Residue-level contacts at the interface:
Residue S112 in protein 1 interacts with residue N119 in protein 2 (closest heavy-atom distance 3.5 Å).
Residue C92 in protein 1 interacts with residue C92 in protein 2 (closest heavy-atom distance 2.0 Å).
Residue G131 in protein 1 is in contact with residue A41 in protein 2 (closest heavy-atom distance 3.4 Å).
Residue L110 in protein 1 is in contact with residue T66 in protein 2 (closest heavy-atom distance 3.3 Å).
Residue V96 in protein 1 is in contact with residue L95 in protein 2 (closest heavy-atom distance 3.1 Å).
Residue S123 in protein 1 is in contact with residue S108 in protein 2 (closest heavy-atom distance 3.2 Å).
Residue I118 in protein 1 contacts residue V57 in protein 2 (closest heavy-atom distance 3.2 Å).
Residue L110 in protein 1 contacts residue L106 in protein 2 (closest heavy-atom distance 3.3 Å).
Residue L44 in protein 1 is in contact with residue G131 in protein 2 (closest heavy-atom distance 3.4 Å).
Residue V103 in protein 1 contacts residue L99 in protein 2 (closest heavy-atom distance 3.3 Å).
Residue L95 in protein 1 is in contact with residue V96 in protein 2 (closest heavy-atom distance 3.1 Å).
Residue T127 in protein 1 is in contact with residue V53 in protein 2 (closest heavy-atom distance 2.9 Å).
Residue T66 in protein 1 is in contact with residue L110 in protein 2 (closest heavy-atom distance 3.3 Å).
Residue L138 in protein 1 contacts residue A37 in protein 2 (closest heavy-atom distance 3.1 Å).
Residue S104 in protein 1 is in contact with residue V130 in protein 2 (closest heavy-atom distance 3.4 Å).
Residue N119 in protein 1 is in contact with residue S112 in protein 2 (closest heavy-atom distance 3.5 Å).
Residue L106 in protein 1 interacts with residue V103 in protein 2 (closest heavy-atom distance 3.4 Å).
Residue S112 in protein 1 interacts with residue I118 in protein 2 (closest heavy-atom distance 3.4 Å).
Residue L99 in protein 1 contacts residue L100 in protein 2 (closest heavy-atom distance 3.4 Å).
Residue I109 in protein 1 interacts with residue L110 in protein 2 (closest heavy-atom distance 3.2 Å).
Residue V130 in protein 1 contacts residue S104 in protein 2 (closest heavy-atom distance 3.4 Å).
Residue V96 in protein 1 is in contact with residue L99 in protein 2 (closest heavy-atom distance 3.5 Å).
Residue V103 in protein 1 interacts with residue V103 in protein 2 (closest heavy-atom distance 3.1 Å).
Residue Y120 in protein 1 contacts residue S54 in protein 2 (closest heavy-atom distance 2.5 Å).
Residue S123 in protein 1 is in contact with residue S54 in protein 2 (closest heavy-atom distance 3.1 Å).
Residue G131 in protein 1 interacts with residue L44 in protein 2 (closest heavy-atom distance 3.4 Å).
Residue L106 in protein 1 interacts with residue L110 in protein 2 (closest heavy-atom distance 3.3 Å).
Residue A41 in protein 1 contacts residue G131 in protein 2 (closest heavy-atom distance 3.4 Å).
Residue S113 in protein 1 is in contact with residue S114 in protein 2 (closest heavy-atom distance 3.3 Å).
Residue V103 in protein 1 interacts with residue L106 in protein 2 (closest heavy-atom distance 3.4 Å).
Residue S108 in protein 1 is in contact with residue Y126 in protein 2 (closest heavy-atom distance 3.2 Å).
Residue L100 in protein 1 is in contact with residue L99 in protein 2 (closest heavy-atom distance 3.4 Å).
Residue L99 in protein 1 interacts with residue V96 in protein 2 (closest heavy-atom distance 3.5 Å).
Residue L95 in protein 1 is in contact with residue A37 in protein 2 (closest heavy-atom distance 3.2 Å).
Residue L138 in protein 1 contacts residue S33 in protein 2 (closest heavy-atom distance 3.4 Å).
Residue Y120 in protein 1 interacts with residue S58 in protein 2 (closest heavy-atom distance 3.0 Å).
Residue Y126 in protein 1 contacts residue S108 in protein 2 (closest heavy-atom distance 3.2 Å).
Residue T66 in protein 1 interacts with residue G111 in protein 2 (closest heavy-atom distance 3.2 Å).
Residue L138 in protein 1 contacts residue A34 in protein 2 (closest heavy-atom distance 2.8 Å).
Residue V103 in protein 1 is in contact with residue V102 in protein 2 (closest heavy-atom distance 3.4 Å).
Residue L110 in protein 1 is in contact with residue I109 in protein 2 (closest heavy-atom distance 3.2 Å).
Residue V53 in protein 1 contacts residue T127 in protein 2 (closest heavy-atom distance 2.9 Å).
Residue Q117 in protein 1 is in contact with residue S112 in protein 2 (closest heavy-atom distance 3.4 Å).
Residue V57 in protein 1 contacts residue I118 in protein 2 (closest heavy-atom distance 3.3 Å).
Residue S54 in protein 1 interacts with residue Y120 in protein 2 (closest heavy-atom distance 2.5 Å).
Residue A37 in protein 1 interacts with residue V134 in protein 2 (closest heavy-atom distance 2.9 Å).
Residue S114 in protein 1 is in contact with residue S114 in protein 2 (closest heavy-atom distance 2.6 Å).
Residue G111 in protein 1 is in contact with residue T66 in protein 2 (closest heavy-atom distance 3.2 Å).
Residue S114 in protein 1 interacts with residue S113 in protein 2 (closest heavy-atom distance 3.3 Å).
Residue A37 in protein 1 is in contact with residue L95 in protein 2 (closest heavy-atom distance 3.2 Å).
Residue V102 in protein 1 interacts with residue V103 in protein 2 (closest heavy-atom distance 3.3 Å).
Residue S108 in protein 1 interacts with residue S123 in protein 2 (closest heavy-atom distance 3.2 Å).
Residue A34 in protein 1 contacts residue L138 in protein 2 (closest heavy-atom distance 2.8 Å).
Residue S58 in protein 1 contacts residue Y120 in protein 2 (closest heavy-atom distance 3.0 Å).
Residue A37 in protein 1 interacts with residue L138 in protein 2 (closest heavy-atom distance 3.1 Å).
Residue L99 in protein 1 interacts with residue V103 in protein 2 (closest heavy-atom distance 3.3 Å).
Residue S54 in protein 1 contacts residue S123 in protein 2 (closest heavy-atom distance 3.1 Å).
Residue I118 in protein 1 interacts with residue S112 in protein 2 (closest heavy-atom distance 3.4 Å).
Residue S112 in protein 1 interacts with residue Q117 in protein 2 (closest heavy-atom distance 3.4 Å).
Residue V134 in protein 1 interacts with residue A37 in protein 2 (closest heavy-atom distance 2.9 Å).

Sequence of protein 1:
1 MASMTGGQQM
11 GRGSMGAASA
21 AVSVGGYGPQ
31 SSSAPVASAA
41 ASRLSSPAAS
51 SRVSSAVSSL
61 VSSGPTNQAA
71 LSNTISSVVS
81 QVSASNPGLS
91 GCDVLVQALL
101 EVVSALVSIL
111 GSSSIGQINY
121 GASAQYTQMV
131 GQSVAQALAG

Sequence of protein 2:
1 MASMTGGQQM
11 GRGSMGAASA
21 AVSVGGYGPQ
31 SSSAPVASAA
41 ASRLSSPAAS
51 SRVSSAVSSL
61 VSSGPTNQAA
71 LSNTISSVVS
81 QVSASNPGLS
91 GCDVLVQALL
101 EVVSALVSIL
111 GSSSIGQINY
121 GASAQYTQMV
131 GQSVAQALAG

The following describes two proteins that form a bound complex.